Sequence of the second protein:
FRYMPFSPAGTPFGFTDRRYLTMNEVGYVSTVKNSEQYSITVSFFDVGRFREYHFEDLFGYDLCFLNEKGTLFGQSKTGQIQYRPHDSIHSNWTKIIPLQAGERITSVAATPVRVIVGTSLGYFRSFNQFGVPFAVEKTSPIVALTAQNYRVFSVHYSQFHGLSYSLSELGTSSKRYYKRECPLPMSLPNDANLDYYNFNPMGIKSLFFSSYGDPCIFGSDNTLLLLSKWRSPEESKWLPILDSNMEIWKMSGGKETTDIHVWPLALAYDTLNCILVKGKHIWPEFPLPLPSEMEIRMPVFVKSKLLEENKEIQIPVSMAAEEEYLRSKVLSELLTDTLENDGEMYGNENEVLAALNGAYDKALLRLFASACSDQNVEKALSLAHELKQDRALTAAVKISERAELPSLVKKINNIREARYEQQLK

These two protein chains interact to form a complex.

Sequence of the first protein:
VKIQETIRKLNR

Contacts between the two chains:
Residue D290 in the second protein contacts residue N16 in the first protein (closest heavy-atom distance 5.0 Å).
Residue S323 in the second protein interacts with residue I8 in the first protein (closest heavy-atom distance 4.5 Å).
Residue I291 in the second protein interacts with residue I12 in the first protein (closest heavy-atom distance 4.3 Å).
Residue L307 in the second protein is in contact with residue T11 in the first protein (closest heavy-atom distance 3.7 Å).
Residue L307 in the second protein is in contact with residue I12 in the first protein (closest heavy-atom distance 3.7 Å).
Residue G284 in the second protein contacts residue N16 in the first protein (closest heavy-atom distance 4.7 Å).
Residue K309 in the second protein is in contact with residue R17 in the first protein (closest heavy-atom distance 4.5 Å).
Residue M282 in the second protein is in contact with residue I12 in the first protein (closest heavy-atom distance 3.5 Å).
Residue I291 in the second protein contacts residue L15 in the first protein (closest heavy-atom distance 3.9 Å).
Residue S283 in the second protein interacts with residue I12 in the first protein (closest heavy-atom distance 3.5 Å).
Residue T288 in the second protein is in contact with residue N16 in the first protein (closest heavy-atom distance 4.0 Å).
Residue I279 in the second protein is in contact with residue I12 in the first protein (closest heavy-atom distance 3.9 Å).
Residue L307 in the second protein contacts residue I8 in the first protein (closest heavy-atom distance 4.2 Å).
Residue M282 in the second protein interacts with residue R13 in the first protein (closest heavy-atom distance 4.2 Å).
Residue M282 in the second protein is in contact with residue N16 in the first protein (closest heavy-atom distance 4.9 Å).
Residue K286 in the second protein contacts residue R17 in the first protein (closest heavy-atom distance 2.9 Å).
Residue D290 in the second protein contacts residue L15 in the first protein (closest heavy-atom distance 5.0 Å).
Residue S323 in the second protein interacts with residue T11 in the first protein (closest heavy-atom distance 4.3 Å).
Residue M282 in the second protein contacts residue I8 in the first protein (closest heavy-atom distance 4.2 Å).
Residue K309 in the second protein contacts residue N16 in the first protein (closest heavy-atom distance 4.7 Å).
Residue I291 in the second protein contacts residue N16 in the first protein (closest heavy-atom distance 4.0 Å).
Residue M282 in the second protein contacts residue Q9 in the first protein (closest heavy-atom distance 3.8 Å).
Residue E278 in the second protein interacts with residue I12 in the first protein (closest heavy-atom distance 4.9 Å).
Residue M325 in the second protein is in contact with residue I12 in the first protein (closest heavy-atom distance 4.9 Å).
Residue K286 in the second protein contacts residue N16 in the first protein (closest heavy-atom distance 4.4 Å).
Residue M325 in the second protein interacts with residue I8 in the first protein (closest heavy-atom distance 3.5 Å).
Residue E365 in the second protein is in contact with residue Q9 in the first protein (closest heavy-atom distance 3.3 Å).
Residue E324 in the second protein is in contact with residue I8 in the first protein (closest heavy-atom distance 3.1 Å).
Residue S283 in the second protein contacts residue N16 in the first protein (closest heavy-atom distance 3.1 Å).
Residue K309 in the second protein is in contact with residue L15 in the first protein (closest heavy-atom distance 2.8 Å).
Residue L307 in the second protein is in contact with residue L15 in the first protein (closest heavy-atom distance 3.9 Å).
Residue E365 in the second protein interacts with residue R13 in the first protein (closest heavy-atom distance 3.2 Å).